Residue-level contacts at the interface:
Residue A269 in protein 2 interacts with residue R14 in protein 1 (closest heavy-atom distance 3.4 Å).
Residue D108 in protein 2 interacts with residue N183 in protein 1 (closest heavy-atom distance 2.8 Å).
Residue L266 in protein 2 is in contact with residue R14 in protein 1 (closest heavy-atom distance 4.0 Å).
Residue L260 in protein 2 is in contact with residue E45 in protein 1 (closest heavy-atom distance 3.4 Å).
Residue D275 in protein 2 interacts with residue S10 in protein 1 (closest heavy-atom distance 4.0 Å).
Residue D109 in protein 2 interacts with residue S187 in protein 1 (closest heavy-atom distance 3.9 Å).
Residue L274 in protein 2 contacts residue S10 in protein 1 (closest heavy-atom distance 3.2 Å).
Residue D109 in protein 2 contacts residue P145 in protein 1 (closest heavy-atom distance 3.9 Å).
Residue N264 in protein 2 interacts with residue E45 in protein 1 (closest heavy-atom distance 3.4 Å).
Residue Y222 in protein 2 is in contact with residue R56 in protein 1 (closest heavy-atom distance 3.5 Å).
Residue T268 in protein 2 interacts with residue R14 in protein 1 (closest heavy-atom distance 3.6 Å).
Residue T106 in protein 2 interacts with residue N183 in protein 1 (closest heavy-atom distance 3.0 Å).
Residue E138 in protein 2 is in contact with residue Q186 in protein 1 (closest heavy-atom distance 3.2 Å).
Residue P273 in protein 2 interacts with residue S10 in protein 1 (closest heavy-atom distance 4.3 Å).
Residue A276 in protein 2 is in contact with residue L59 in protein 1 (closest heavy-atom distance 4.0 Å).
Residue L279 in protein 2 is in contact with residue V52 in protein 1 (closest heavy-atom distance 4.1 Å).
Residue D275 in protein 2 interacts with residue T9 in protein 1 (closest heavy-atom distance 3.9 Å).
Residue A263 in protein 2 interacts with residue L49 in protein 1 (closest heavy-atom distance 3.5 Å).
Residue D137 in protein 2 interacts with residue Q186 in protein 1 (closest heavy-atom distance 3.1 Å).
Residue E124 in protein 2 interacts with residue N147 in protein 1 (closest heavy-atom distance 4.0 Å).
Residue V125 in protein 2 is in contact with residue P145 in protein 1 (closest heavy-atom distance 3.7 Å).
Residue L279 in protein 2 contacts residue A55 in protein 1 (closest heavy-atom distance 4.3 Å).
Residue F267 in protein 2 is in contact with residue L13 in protein 1 (closest heavy-atom distance 4.1 Å).
Residue K121 in protein 2 is in contact with residue D146 in protein 1 (closest heavy-atom distance 3.6 Å).
Residue Q220 in protein 2 interacts with residue R56 in protein 1 (closest heavy-atom distance 2.6 Å).
Residue L274 in protein 2 contacts residue L13 in protein 1 (closest heavy-atom distance 4.0 Å).
Residue R259 in protein 2 contacts residue L49 in protein 1 (closest heavy-atom distance 3.3 Å).
Residue L260 in protein 2 contacts residue T46 in protein 1 (closest heavy-atom distance 3.8 Å).
Residue F267 in protein 2 is in contact with residue L51 in protein 1 (closest heavy-atom distance 3.6 Å).
Residue L274 in protein 2 interacts with residue L59 in protein 1 (closest heavy-atom distance 4.3 Å).
Residue A263 in protein 2 is in contact with residue V52 in protein 1 (closest heavy-atom distance 4.0 Å).
Residue D109 in protein 2 contacts residue Y143 in protein 1 (closest heavy-atom distance 4.4 Å).
Residue D256 in protein 2 contacts residue A196 in protein 1 (closest heavy-atom distance 4.3 Å).
Residue S280 in protein 2 interacts with residue L61 in protein 1 (closest heavy-atom distance 3.6 Å).
Residue A263 in protein 2 is in contact with residue A48 in protein 1 (closest heavy-atom distance 4.2 Å).
Residue L260 in protein 2 is in contact with residue L49 in protein 1 (closest heavy-atom distance 4.4 Å).
Residue L266 in protein 2 interacts with residue L13 in protein 1 (closest heavy-atom distance 4.0 Å).
Residue D275 in protein 2 is in contact with residue L59 in protein 1 (closest heavy-atom distance 4.4 Å).
Residue S104 in protein 2 contacts residue Y143 in protein 1 (closest heavy-atom distance 2.7 Å).
Residue V105 in protein 2 interacts with residue S187 in protein 1 (closest heavy-atom distance 4.3 Å).
Residue R249 in protein 2 is in contact with residue R192 in protein 1 (closest heavy-atom distance 3.7 Å).
Residue A276 in protein 2 is in contact with residue L61 in protein 1 (closest heavy-atom distance 4.0 Å).
Residue L279 in protein 2 is in contact with residue R56 in protein 1 (closest heavy-atom distance 3.7 Å).
Residue N264 in protein 2 interacts with residue A48 in protein 1 (closest heavy-atom distance 3.4 Å).
Residue L274 in protein 2 is in contact with residue I11 in protein 1 (closest heavy-atom distance 2.8 Å).
Residue S280 in protein 2 interacts with residue R56 in protein 1 (closest heavy-atom distance 3.2 Å).
Residue S104 in protein 2 interacts with residue S187 in protein 1 (closest heavy-atom distance 3.5 Å).
Residue N221 in protein 2 contacts residue R56 in protein 1 (closest heavy-atom distance 3.2 Å).
Residue T106 in protein 2 contacts residue Q186 in protein 1 (closest heavy-atom distance 4.4 Å).
Residue L279 in protein 2 is in contact with residue I11 in protein 1 (closest heavy-atom distance 3.9 Å).
Residue S104 in protein 2 interacts with residue Q186 in protein 1 (closest heavy-atom distance 4.1 Å).
Residue E124 in protein 2 interacts with residue P145 in protein 1 (closest heavy-atom distance 3.4 Å).
Residue E124 in protein 2 is in contact with residue E148 in protein 1 (closest heavy-atom distance 3.4 Å).
Residue L279 in protein 2 is in contact with residue L59 in protein 1 (closest heavy-atom distance 3.8 Å).
Residue V125 in protein 2 contacts residue D146 in protein 1 (closest heavy-atom distance 4.3 Å).
Residue F267 in protein 2 is in contact with residue R14 in protein 1 (closest heavy-atom distance 3.2 Å).
Residue E124 in protein 2 is in contact with residue D146 in protein 1 (closest heavy-atom distance 3.3 Å).
Residue T106 in protein 2 contacts residue S187 in protein 1 (closest heavy-atom distance 3.1 Å).
Residue P273 in protein 2 is in contact with residue I11 in protein 1 (closest heavy-atom distance 3.4 Å).
Residue F267 in protein 2 contacts residue Y17 in protein 1 (closest heavy-atom distance 3.8 Å).

Sequence of protein 1:
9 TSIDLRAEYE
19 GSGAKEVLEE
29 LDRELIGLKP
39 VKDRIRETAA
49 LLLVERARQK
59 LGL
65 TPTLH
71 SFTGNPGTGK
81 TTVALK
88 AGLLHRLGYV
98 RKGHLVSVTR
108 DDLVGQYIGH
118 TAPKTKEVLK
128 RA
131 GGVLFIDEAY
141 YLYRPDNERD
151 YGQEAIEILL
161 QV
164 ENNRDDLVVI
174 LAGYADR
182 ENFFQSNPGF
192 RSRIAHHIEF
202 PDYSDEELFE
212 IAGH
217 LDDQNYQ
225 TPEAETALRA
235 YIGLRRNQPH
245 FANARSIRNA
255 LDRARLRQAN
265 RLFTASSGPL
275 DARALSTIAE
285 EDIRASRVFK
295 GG

Sequence of protein 2:
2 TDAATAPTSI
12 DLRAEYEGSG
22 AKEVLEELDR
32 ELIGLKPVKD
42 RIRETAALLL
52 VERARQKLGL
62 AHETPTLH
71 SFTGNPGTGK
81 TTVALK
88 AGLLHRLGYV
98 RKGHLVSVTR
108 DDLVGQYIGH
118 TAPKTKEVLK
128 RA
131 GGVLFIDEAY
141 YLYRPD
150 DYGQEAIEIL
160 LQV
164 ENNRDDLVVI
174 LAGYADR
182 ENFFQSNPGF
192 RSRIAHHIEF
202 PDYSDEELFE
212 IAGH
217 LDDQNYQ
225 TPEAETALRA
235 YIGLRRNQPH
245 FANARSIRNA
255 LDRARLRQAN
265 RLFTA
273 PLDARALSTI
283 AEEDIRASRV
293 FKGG

These two protein chains interact to form a complex.